Interface contacts:
Residue M52 in protein 1 is in contact with residue F21 in protein 2 (closest heavy-atom distance 3.5 Å).
Residue M146 in protein 1 is in contact with residue W5 in protein 2 (closest heavy-atom distance 3.3 Å).
Residue M125 in protein 1 contacts residue L8 in protein 2 (closest heavy-atom distance 3.9 Å).
Residue K149 in protein 1 contacts residue H6 in protein 2 (closest heavy-atom distance 3.5 Å).
Residue M145 in protein 1 contacts residue W5 in protein 2 (closest heavy-atom distance 3.5 Å).
Residue M52 in protein 1 contacts residue V18 in protein 2 (closest heavy-atom distance 3.7 Å).
Residue E115 in protein 1 interacts with residue L8 in protein 2 (closest heavy-atom distance 4.0 Å).
Residue M72 in protein 1 interacts with residue C20 in protein 2 (closest heavy-atom distance 3.4 Å).
Residue L106 in protein 1 contacts residue W5 in protein 2 (closest heavy-atom distance 4.0 Å).
Residue V92 in protein 1 interacts with residue Q12 in protein 2 (closest heavy-atom distance 3.7 Å).
Residue M73 in protein 1 interacts with residue C20 in protein 2 (closest heavy-atom distance 3.6 Å).
Residue A129 in protein 1 interacts with residue W5 in protein 2 (closest heavy-atom distance 3.9 Å).
Residue E128 in protein 1 contacts residue W5 in protein 2 (closest heavy-atom distance 3.5 Å).
Residue L113 in protein 1 interacts with residue K11 in protein 2 (closest heavy-atom distance 3.0 Å).
Residue A148 in protein 1 contacts residue H6 in protein 2 (closest heavy-atom distance 3.1 Å).
Residue V56 in protein 1 is in contact with residue F21 in protein 2 (closest heavy-atom distance 3.6 Å).
Residue L106 in protein 1 contacts residue L8 in protein 2 (closest heavy-atom distance 3.8 Å).
Residue M145 in protein 1 interacts with residue K2 in protein 2 (closest heavy-atom distance 3.8 Å).
Residue M145 in protein 1 contacts residue H6 in protein 2 (closest heavy-atom distance 2.9 Å).
Residue L19 in protein 1 interacts with residue R13 in protein 2 (closest heavy-atom distance 3.9 Å).
Residue E15 in protein 1 is in contact with residue R13 in protein 2 (closest heavy-atom distance 2.2 Å).
Residue L40 in protein 1 is in contact with residue K14 in protein 2 (closest heavy-atom distance 4.0 Å).
Residue L113 in protein 1 contacts residue L8 in protein 2 (closest heavy-atom distance 3.9 Å).
Residue E121 in protein 1 contacts residue V4 in protein 2 (closest heavy-atom distance 3.6 Å).
Residue M125 in protein 1 is in contact with residue K1 in protein 2 (closest heavy-atom distance 3.9 Å).
Residue E128 in protein 1 interacts with residue K1 in protein 2 (closest heavy-atom distance 2.7 Å).
Residue K76 in protein 1 contacts residue C20 in protein 2 (closest heavy-atom distance 3.1 Å).
Residue F20 in protein 1 is in contact with residue V18 in protein 2 (closest heavy-atom distance 3.9 Å).
Residue E115 in protein 1 interacts with residue K7 in protein 2 (closest heavy-atom distance 2.8 Å).
Residue M125 in protein 1 is in contact with residue W5 in protein 2 (closest heavy-atom distance 3.0 Å).
Residue E128 in protein 1 interacts with residue K2 in protein 2 (closest heavy-atom distance 3.7 Å).
Residue L40 in protein 1 interacts with residue R15 in protein 2 (closest heavy-atom distance 3.6 Å).
Residue E124 in protein 1 interacts with residue K1 in protein 2 (closest heavy-atom distance 2.9 Å).
Residue N112 in protein 1 is in contact with residue R15 in protein 2 (closest heavy-atom distance 3.2 Å).
Residue M73 in protein 1 contacts residue V17 in protein 2 (closest heavy-atom distance 3.8 Å).
Residue E55 in protein 1 contacts residue F21 in protein 2 (closest heavy-atom distance 2.5 Å).
Residue M125 in protein 1 is in contact with residue V4 in protein 2 (closest heavy-atom distance 3.8 Å).
Residue A16 in protein 1 contacts residue R13 in protein 2 (closest heavy-atom distance 3.8 Å).
Residue M146 in protein 1 interacts with residue L9 in protein 2 (closest heavy-atom distance 3.7 Å).
Residue I86 in protein 1 is in contact with residue L9 in protein 2 (closest heavy-atom distance 4.0 Å).
Residue E85 in protein 1 is in contact with residue R13 in protein 2 (closest heavy-atom distance 3.8 Å).
Residue Q42 in protein 1 is in contact with residue R15 in protein 2 (closest heavy-atom distance 4.0 Å).
Residue S39 in protein 1 is in contact with residue K11 in protein 2 (closest heavy-atom distance 3.0 Å).
Residue M37 in protein 1 interacts with residue V18 in protein 2 (closest heavy-atom distance 3.8 Å).
Residue E115 in protein 1 interacts with residue K11 in protein 2 (closest heavy-atom distance 2.9 Å).
Residue L113 in protein 1 is in contact with residue Q12 in protein 2 (closest heavy-atom distance 3.9 Å).
Residue K149 in protein 1 contacts residue R13 in protein 2 (closest heavy-atom distance 3.5 Å).
Residue L40 in protein 1 interacts with residue K11 in protein 2 (closest heavy-atom distance 3.5 Å).
Residue L113 in protein 1 interacts with residue R15 in protein 2 (closest heavy-atom distance 3.6 Å).
Residue M110 in protein 1 is in contact with residue L8 in protein 2 (closest heavy-atom distance 3.9 Å).
Residue G114 in protein 1 interacts with residue K11 in protein 2 (closest heavy-atom distance 3.4 Å).
Residue F93 in protein 1 interacts with residue Q12 in protein 2 (closest heavy-atom distance 3.8 Å).
Residue A89 in protein 1 interacts with residue L9 in protein 2 (closest heavy-atom distance 3.7 Å).
Residue L19 in protein 1 is in contact with residue K14 in protein 2 (closest heavy-atom distance 3.8 Å).
Residue F20 in protein 1 interacts with residue V17 in protein 2 (closest heavy-atom distance 3.7 Å).
Residue E12 in protein 1 contacts residue R13 in protein 2 (closest heavy-atom distance 3.0 Å).
Residue M72 in protein 1 contacts residue F21 in protein 2 (closest heavy-atom distance 3.7 Å).
Residue A89 in protein 1 contacts residue Q12 in protein 2 (closest heavy-atom distance 4.1 Å).
Residue F69 in protein 1 is in contact with residue V17 in protein 2 (closest heavy-atom distance 3.8 Å).
Residue M77 in protein 1 contacts residue C20 in protein 2 (closest heavy-atom distance 3.4 Å).

Sequence of protein 2:
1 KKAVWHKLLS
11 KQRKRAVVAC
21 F

Sequence of protein 1:
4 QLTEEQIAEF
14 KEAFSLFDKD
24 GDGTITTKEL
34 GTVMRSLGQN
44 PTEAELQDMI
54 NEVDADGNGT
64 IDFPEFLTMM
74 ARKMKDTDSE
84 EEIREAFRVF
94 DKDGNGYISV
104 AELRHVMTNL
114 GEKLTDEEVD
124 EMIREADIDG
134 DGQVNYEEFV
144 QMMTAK

This data describes a binding interaction between two proteins.